These two protein chains interact to form a complex.

Sequence of protein 1:
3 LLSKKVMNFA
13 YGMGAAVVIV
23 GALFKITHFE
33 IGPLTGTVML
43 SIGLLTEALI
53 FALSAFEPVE

Contacts between the two chains:
Residue K7 in protein 1 contacts residue P60 in protein 2 (closest heavy-atom distance 3.4 Å).
Residue K7 in protein 1 contacts residue E59 in protein 2 (closest heavy-atom distance 4.0 Å).
Residue I28 in protein 1 interacts with residue T39 in protein 2 (closest heavy-atom distance 3.9 Å).
Residue I28 in protein 1 interacts with residue L42 in protein 2 (closest heavy-atom distance 3.8 Å).
Residue L25 in protein 1 is in contact with residue L47 in protein 2 (closest heavy-atom distance 3.8 Å).
Residue G14 in protein 1 interacts with residue A54 in protein 2 (closest heavy-atom distance 4.4 Å).
Residue A18 in protein 1 is in contact with residue A50 in protein 2 (closest heavy-atom distance 3.9 Å).
Residue Y13 in protein 1 is in contact with residue F53 in protein 2 (closest heavy-atom distance 4.0 Å).
Residue I21 in protein 1 is in contact with residue L46 in protein 2 (closest heavy-atom distance 3.2 Å).
Residue I21 in protein 1 contacts residue A50 in protein 2 (closest heavy-atom distance 4.0 Å).
Residue I28 in protein 1 contacts residue S43 in protein 2 (closest heavy-atom distance 4.9 Å).
Residue V22 in protein 1 is in contact with residue A50 in protein 2 (closest heavy-atom distance 4.8 Å).
Residue A17 in protein 1 contacts residue F53 in protein 2 (closest heavy-atom distance 3.6 Å).
Residue N10 in protein 1 is in contact with residue A57 in protein 2 (closest heavy-atom distance 4.2 Å).
Residue I21 in protein 1 contacts residue E49 in protein 2 (closest heavy-atom distance 5.0 Å).
Residue T29 in protein 1 is in contact with residue T39 in protein 2 (closest heavy-atom distance 4.1 Å).
Residue F11 in protein 1 is in contact with residue F58 in protein 2 (closest heavy-atom distance 4.3 Å).
Residue K7 in protein 1 contacts residue F58 in protein 2 (closest heavy-atom distance 2.6 Å).
Residue M15 in protein 1 contacts residue F53 in protein 2 (closest heavy-atom distance 4.6 Å).
Residue N10 in protein 1 is in contact with residue P60 in protein 2 (closest heavy-atom distance 4.4 Å).
Residue M15 in protein 1 is in contact with residue A57 in protein 2 (closest heavy-atom distance 4.7 Å).
Residue L25 in protein 1 is in contact with residue L46 in protein 2 (closest heavy-atom distance 4.3 Å).
Residue I21 in protein 1 interacts with residue F53 in protein 2 (closest heavy-atom distance 3.6 Å).
Residue G14 in protein 1 is in contact with residue F53 in protein 2 (closest heavy-atom distance 3.3 Å).
Residue G14 in protein 1 is in contact with residue A57 in protein 2 (closest heavy-atom distance 3.8 Å).
Residue A18 in protein 1 interacts with residue A54 in protein 2 (closest heavy-atom distance 4.2 Å).
Residue A18 in protein 1 is in contact with residue F53 in protein 2 (closest heavy-atom distance 4.4 Å).
Residue F11 in protein 1 interacts with residue A57 in protein 2 (closest heavy-atom distance 3.9 Å).
Residue I28 in protein 1 is in contact with residue L46 in protein 2 (closest heavy-atom distance 3.7 Å).
Residue T29 in protein 1 interacts with residue S43 in protein 2 (closest heavy-atom distance 4.3 Å).
Residue L25 in protein 1 interacts with residue S43 in protein 2 (closest heavy-atom distance 3.3 Å).

Sequence of protein 2:
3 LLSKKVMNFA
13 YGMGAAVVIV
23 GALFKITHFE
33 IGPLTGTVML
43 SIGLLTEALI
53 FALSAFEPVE